Interface contacts:
Residue H123 in chain B contacts residue R33 in chain A (closest heavy-atom distance 3.3 Å).
Residue G35 in chain B is in contact with residue R33 in chain A (closest heavy-atom distance 4.6 Å).
Residue K29 in chain B contacts residue F44 in chain A (closest heavy-atom distance 4.5 Å).
Residue L28 in chain B is in contact with residue F44 in chain A (closest heavy-atom distance 3.9 Å).
Residue L28 in chain B contacts residue L39 in chain A (closest heavy-atom distance 4.4 Å).
Residue K37 in chain B is in contact with residue R33 in chain A (closest heavy-atom distance 3.9 Å).
Residue R126 in chain B contacts residue R33 in chain A (closest heavy-atom distance 3.6 Å).
Residue D25 in chain B is in contact with residue F44 in chain A (closest heavy-atom distance 3.8 Å).
Residue V127 in chain B contacts residue R33 in chain A (closest heavy-atom distance 4.7 Å).
Residue L28 in chain B interacts with residue Y40 in chain A (closest heavy-atom distance 3.3 Å).
Residue V122 in chain B contacts residue R33 in chain A (closest heavy-atom distance 3.9 Å).
Residue L36 in chain B is in contact with residue R33 in chain A (closest heavy-atom distance 3.4 Å).
Residue D25 in chain B is in contact with residue R43 in chain A (closest heavy-atom distance 4.5 Å).
Residue E33 in chain B interacts with residue Y40 in chain A (closest heavy-atom distance 3.7 Å).
Residue K37 in chain B contacts residue K36 in chain A (closest heavy-atom distance 3.6 Å).
Residue L28 in chain B contacts residue R43 in chain A (closest heavy-atom distance 3.4 Å).
Residue L36 in chain B contacts residue G32 in chain A (closest heavy-atom distance 4.3 Å).
Residue A31 in chain B is in contact with residue K36 in chain A (closest heavy-atom distance 4.7 Å).
Residue K37 in chain B contacts residue G32 in chain A (closest heavy-atom distance 4.0 Å).
Residue G32 in chain B interacts with residue Y40 in chain A (closest heavy-atom distance 3.6 Å).
Residue H123 in chain B interacts with residue R37 in chain A (closest heavy-atom distance 3.4 Å).
Residue K29 in chain B contacts residue Y40 in chain A (closest heavy-atom distance 3.5 Å).
Residue L36 in chain B contacts residue K36 in chain A (closest heavy-atom distance 3.8 Å).

Sequence of chain A:
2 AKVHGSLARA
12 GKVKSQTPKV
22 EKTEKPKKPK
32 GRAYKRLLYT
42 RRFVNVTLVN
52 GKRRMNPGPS

Sequence of chain B:
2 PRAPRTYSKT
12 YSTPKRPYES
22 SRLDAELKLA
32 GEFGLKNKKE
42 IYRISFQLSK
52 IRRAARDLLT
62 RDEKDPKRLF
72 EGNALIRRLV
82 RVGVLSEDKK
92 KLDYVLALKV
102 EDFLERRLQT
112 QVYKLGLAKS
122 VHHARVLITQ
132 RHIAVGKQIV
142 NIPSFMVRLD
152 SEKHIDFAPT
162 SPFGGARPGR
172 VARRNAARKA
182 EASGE

This data describes a binding interaction between two proteins.